Sequence of protein 2:
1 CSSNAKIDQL

Interface contacts:
Residue N193 in protein 1 contacts residue I7 in protein 2 (closest heavy-atom distance 5.0 Å).
Residue F51 in protein 1 contacts residue S3 in protein 2 (closest heavy-atom distance 3.5 Å).
Residue V260 in protein 1 interacts with residue S2 in protein 2 (closest heavy-atom distance 4.5 Å).
Residue E263 in protein 1 is in contact with residue C1 in protein 2 (closest heavy-atom distance 3.3 Å).
Residue E263 in protein 1 is in contact with residue S2 in protein 2 (closest heavy-atom distance 2.9 Å).

Sequence of protein 1:
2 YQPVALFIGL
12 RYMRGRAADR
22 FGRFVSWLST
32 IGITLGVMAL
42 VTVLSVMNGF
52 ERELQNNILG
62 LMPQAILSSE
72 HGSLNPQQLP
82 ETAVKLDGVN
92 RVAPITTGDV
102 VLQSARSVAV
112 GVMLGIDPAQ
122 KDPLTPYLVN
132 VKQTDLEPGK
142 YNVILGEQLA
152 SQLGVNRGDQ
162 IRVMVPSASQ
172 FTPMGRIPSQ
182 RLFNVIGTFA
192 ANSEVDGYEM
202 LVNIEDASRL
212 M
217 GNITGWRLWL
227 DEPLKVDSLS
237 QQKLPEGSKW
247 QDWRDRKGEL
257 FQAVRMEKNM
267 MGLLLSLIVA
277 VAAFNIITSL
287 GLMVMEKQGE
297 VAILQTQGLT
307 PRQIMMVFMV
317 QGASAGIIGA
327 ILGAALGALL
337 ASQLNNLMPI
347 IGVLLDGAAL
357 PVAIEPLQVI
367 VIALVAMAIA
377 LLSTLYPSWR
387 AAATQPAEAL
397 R

These two protein chains interact to form a complex.